Sequence of protein 1:
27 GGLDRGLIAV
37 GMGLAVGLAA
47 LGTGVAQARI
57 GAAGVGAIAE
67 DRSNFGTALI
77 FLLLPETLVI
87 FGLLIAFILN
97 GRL

Sequence of protein 2:
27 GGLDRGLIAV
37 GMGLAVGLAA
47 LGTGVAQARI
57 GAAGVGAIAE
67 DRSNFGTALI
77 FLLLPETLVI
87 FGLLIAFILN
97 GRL

Residue-level contacts at the interface:
Residue G50 in protein 2 interacts with residue L84 in protein 1 (closest heavy-atom distance 3.6 Å).
Residue L89 in protein 2 interacts with residue I91 in protein 1 (closest heavy-atom distance 3.5 Å).
Residue A35 in protein 2 interacts with residue L95 in protein 1 (closest heavy-atom distance 3.6 Å).
Residue L78 in protein 2 contacts residue L80 in protein 1 (closest heavy-atom distance 3.6 Å).
Residue G39 in protein 2 is in contact with residue L40 in protein 1 (closest heavy-atom distance 3.5 Å).
Residue F71 in protein 2 interacts with residue I76 in protein 1 (closest heavy-atom distance 3.5 Å).
Residue A46 in protein 2 is in contact with residue A45 in protein 1 (closest heavy-atom distance 3.5 Å).
Residue G28 in protein 2 is in contact with residue D30 in protein 1 (closest heavy-atom distance 3.4 Å).
Residue L29 in protein 2 interacts with residue L29 in protein 1 (closest heavy-atom distance 3.2 Å).
Residue R31 in protein 2 contacts residue R98 in protein 1 (closest heavy-atom distance 3.8 Å).
Residue L78 in protein 2 contacts residue F77 in protein 1 (closest heavy-atom distance 3.5 Å).
Residue A46 in protein 2 is in contact with residue G48 in protein 1 (closest heavy-atom distance 3.7 Å).
Residue R55 in protein 2 contacts residue R55 in protein 1 (closest heavy-atom distance 2.9 Å).
Residue A54 in protein 2 contacts residue R55 in protein 1 (closest heavy-atom distance 3.4 Å).
Residue Q53 in protein 2 is in contact with residue I56 in protein 1 (closest heavy-atom distance 3.5 Å).
Residue V36 in protein 2 interacts with residue V36 in protein 1 (closest heavy-atom distance 3.6 Å).
Residue A54 in protein 2 interacts with residue A52 in protein 1 (closest heavy-atom distance 3.8 Å).
Residue A58 in protein 2 is in contact with residue I56 in protein 1 (closest heavy-atom distance 3.4 Å).
Residue G57 in protein 2 interacts with residue I56 in protein 1 (closest heavy-atom distance 3.3 Å).
Residue V61 in protein 2 interacts with residue A59 in protein 1 (closest heavy-atom distance 3.4 Å).
Residue L44 in protein 2 is in contact with residue L44 in protein 1 (closest heavy-atom distance 3.7 Å).
Residue A54 in protein 2 interacts with residue V51 in protein 1 (closest heavy-atom distance 3.2 Å).
Residue T49 in protein 2 is in contact with residue L84 in protein 1 (closest heavy-atom distance 3.2 Å).
Residue R68 in protein 2 contacts residue T73 in protein 1 (closest heavy-atom distance 3.2 Å).
Residue V36 in protein 2 contacts residue G37 in protein 1 (closest heavy-atom distance 3.5 Å).
Residue M38 in protein 2 contacts residue L95 in protein 1 (closest heavy-atom distance 3.5 Å).
Residue A35 in protein 2 interacts with residue L33 in protein 1 (closest heavy-atom distance 3.8 Å).
Residue N96 in protein 2 contacts residue I94 in protein 1 (closest heavy-atom distance 3.7 Å).
Residue V42 in protein 2 is in contact with residue A41 in protein 1 (closest heavy-atom distance 3.6 Å).
Residue A35 in protein 2 contacts residue I34 in protein 1 (closest heavy-atom distance 3.5 Å).
Residue F71 in protein 2 interacts with residue F77 in protein 1 (closest heavy-atom distance 3.5 Å).
Residue G39 in protein 2 is in contact with residue G37 in protein 1 (closest heavy-atom distance 3.6 Å).
Residue N96 in protein 2 is in contact with residue R98 in protein 1 (closest heavy-atom distance 2.4 Å).
Residue V61 in protein 2 contacts residue F77 in protein 1 (closest heavy-atom distance 3.4 Å).
Residue L89 in protein 2 is in contact with residue F87 in protein 1 (closest heavy-atom distance 3.3 Å).
Residue R31 in protein 2 is in contact with residue D30 in protein 1 (closest heavy-atom distance 2.6 Å).
Residue L33 in protein 2 interacts with residue L33 in protein 1 (closest heavy-atom distance 2.8 Å).
Residue G43 in protein 2 is in contact with residue L44 in protein 1 (closest heavy-atom distance 3.4 Å).
Residue G50 in protein 2 is in contact with residue G48 in protein 1 (closest heavy-atom distance 3.2 Å).
Residue L47 in protein 2 contacts residue G48 in protein 1 (closest heavy-atom distance 3.4 Å).
Residue V42 in protein 2 interacts with residue I91 in protein 1 (closest heavy-atom distance 3.6 Å).
Residue R31 in protein 2 contacts residue I34 in protein 1 (closest heavy-atom distance 3.5 Å).
Residue G50 in protein 2 contacts residue A52 in protein 1 (closest heavy-atom distance 3.5 Å).
Residue G32 in protein 2 interacts with residue L33 in protein 1 (closest heavy-atom distance 3.2 Å).
Residue A54 in protein 2 interacts with residue I56 in protein 1 (closest heavy-atom distance 3.6 Å).
Residue A65 in protein 2 is in contact with residue N70 in protein 1 (closest heavy-atom distance 3.2 Å).
Residue V61 in protein 2 interacts with residue G60 in protein 1 (closest heavy-atom distance 3.8 Å).
Residue A65 in protein 2 contacts residue E66 in protein 1 (closest heavy-atom distance 3.7 Å).
Residue L40 in protein 2 contacts residue L40 in protein 1 (closest heavy-atom distance 3.4 Å).
Residue L47 in protein 2 contacts residue L47 in protein 1 (closest heavy-atom distance 3.6 Å).
Residue F93 in protein 2 interacts with residue I91 in protein 1 (closest heavy-atom distance 3.6 Å).
Residue L99 in protein 2 interacts with residue R98 in protein 1 (closest heavy-atom distance 3.5 Å).
Residue A65 in protein 2 interacts with residue A63 in protein 1 (closest heavy-atom distance 3.6 Å).
Residue Q53 in protein 2 is in contact with residue L80 in protein 1 (closest heavy-atom distance 3.6 Å).
Residue L75 in protein 2 contacts residue F77 in protein 1 (closest heavy-atom distance 3.4 Å).
Residue G39 in protein 2 contacts residue A41 in protein 1 (closest heavy-atom distance 3.6 Å).
Residue V36 in protein 2 is in contact with residue L33 in protein 1 (closest heavy-atom distance 3.6 Å).
Residue Q53 in protein 2 contacts residue A52 in protein 1 (closest heavy-atom distance 3.5 Å).
Residue G32 in protein 2 interacts with residue I34 in protein 1 (closest heavy-atom distance 3.5 Å).
Residue G32 in protein 2 contacts residue D30 in protein 1 (closest heavy-atom distance 2.9 Å).

This data describes a binding interaction between two proteins.